Residue-level contacts at the interface:
Residue E236 in chain B contacts residue Y61 in chain A (closest heavy-atom distance 2.6 Å).
Residue T253 in chain B contacts residue L62 in chain A (closest heavy-atom distance 3.5 Å).
Residue G244 in chain B is in contact with residue D50 in chain A (closest heavy-atom distance 3.0 Å).
Residue L50 in chain B contacts residue Y80 in chain A (closest heavy-atom distance 3.5 Å).
Residue L250 in chain B contacts residue L86 in chain A (closest heavy-atom distance 3.4 Å).
Residue V243 in chain B interacts with residue D50 in chain A (closest heavy-atom distance 3.6 Å).
Residue R247 in chain B contacts residue I43 in chain A (closest heavy-atom distance 2.6 Å).
Residue V214 in chain B interacts with residue R57 in chain A (closest heavy-atom distance 3.7 Å).
Residue T270 in chain B contacts residue L58 in chain A (closest heavy-atom distance 3.6 Å).
Residue S248 in chain B is in contact with residue Q41 in chain A (closest heavy-atom distance 2.8 Å).
Residue C221 in chain B contacts residue Q64 in chain A (closest heavy-atom distance 3.5 Å).
Residue Q52 in chain B is in contact with residue Y80 in chain A (closest heavy-atom distance 3.2 Å).
Residue E153 in chain B is in contact with residue R82 in chain A (closest heavy-atom distance 2.8 Å).
Residue E236 in chain B contacts residue R57 in chain A (closest heavy-atom distance 2.9 Å).
Residue G73 in chain B contacts residue R63 in chain A (closest heavy-atom distance 3.1 Å).
Residue D76 in chain B contacts residue R63 in chain A (closest heavy-atom distance 2.6 Å).
Residue L78 in chain B is in contact with residue Q67 in chain A (closest heavy-atom distance 3.6 Å).
Residue A246 in chain B is in contact with residue H54 in chain A (closest heavy-atom distance 3.4 Å).
Residue S257 in chain B is in contact with residue L58 in chain A (closest heavy-atom distance 3.1 Å).
Residue F208 in chain B is in contact with residue Q68 in chain A (closest heavy-atom distance 3.4 Å).
Residue E274 in chain B interacts with residue H65 in chain A (closest heavy-atom distance 3.0 Å).
Residue V243 in chain B is in contact with residue H54 in chain A (closest heavy-atom distance 3.6 Å).
Residue Q58 in chain B interacts with residue A84 in chain A (closest heavy-atom distance 3.0 Å).
Residue D76 in chain B interacts with residue Q67 in chain A (closest heavy-atom distance 2.9 Å).
Residue R62 in chain B is in contact with residue S76 in chain A (closest heavy-atom distance 3.2 Å).
Residue F234 in chain B is in contact with residue Q64 in chain A (closest heavy-atom distance 3.5 Å).
Residue L250 in chain B is in contact with residue L62 in chain A (closest heavy-atom distance 3.6 Å).
Residue V219 in chain B is in contact with residue Y61 in chain A (closest heavy-atom distance 3.5 Å).
Residue A79 in chain B interacts with residue Q68 in chain A (closest heavy-atom distance 3.3 Å).
Residue R210 in chain B interacts with residue Q64 in chain A (closest heavy-atom distance 2.8 Å).
Residue P213 in chain B is in contact with residue Y61 in chain A (closest heavy-atom distance 3.3 Å).
Residue F234 in chain B is in contact with residue Y61 in chain A (closest heavy-atom distance 3.5 Å).
Residue Q77 in chain B is in contact with residue I60 in chain A (closest heavy-atom distance 3.5 Å).
Residue G73 in chain B is in contact with residue Q67 in chain A (closest heavy-atom distance 3.5 Å).
Residue H34 in chain B is in contact with residue A84 in chain A (closest heavy-atom distance 3.6 Å).
Residue S30 in chain B is in contact with residue S85 in chain A (closest heavy-atom distance 3.4 Å).
Residue M242 in chain B contacts residue D50 in chain A (closest heavy-atom distance 3.6 Å).
Residue F208 in chain B contacts residue Q64 in chain A (closest heavy-atom distance 3.1 Å).
Residue A246 in chain B is in contact with residue I43 in chain A (closest heavy-atom distance 3.5 Å).
Residue L74 in chain B is in contact with residue Q67 in chain A (closest heavy-atom distance 3.3 Å).
Residue S232 in chain B is in contact with residue H65 in chain A (closest heavy-atom distance 2.7 Å).
Residue L51 in chain B is in contact with residue Y80 in chain A (closest heavy-atom distance 3.5 Å).
Residue L238 in chain B contacts residue W53 in chain A (closest heavy-atom distance 3.6 Å).
Residue V214 in chain B contacts residue Q56 in chain A (closest heavy-atom distance 3.5 Å).
Residue L74 in chain B contacts residue A84 in chain A (closest heavy-atom distance 3.5 Å).
Residue F231 in chain B is in contact with residue H65 in chain A (closest heavy-atom distance 3.6 Å).
Residue Q52 in chain B interacts with residue A84 in chain A (closest heavy-atom distance 3.4 Å).
Residue R27 in chain B is in contact with residue S85 in chain A (closest heavy-atom distance 3.0 Å).
Residue H34 in chain B is in contact with residue Y80 in chain A (closest heavy-atom distance 2.9 Å).
Residue G244 in chain B interacts with residue H54 in chain A (closest heavy-atom distance 2.9 Å).
Residue Y25 in chain B is in contact with residue R82 in chain A (closest heavy-atom distance 3.5 Å).
Residue T215 in chain B interacts with residue R57 in chain A (closest heavy-atom distance 3.6 Å).
Residue G273 in chain B contacts residue H65 in chain A (closest heavy-atom distance 3.6 Å).
Residue E153 in chain B is in contact with residue L78 in chain A (closest heavy-atom distance 3.7 Å).
Residue Y25 in chain B interacts with residue A81 in chain A (closest heavy-atom distance 3.6 Å).
Residue Q77 in chain B contacts residue Q67 in chain A (closest heavy-atom distance 2.7 Å).
Residue A75 in chain B is in contact with residue Q67 in chain A (closest heavy-atom distance 3.5 Å).
Residue S257 in chain B contacts residue H54 in chain A (closest heavy-atom distance 3.5 Å).
Residue Q77 in chain B is in contact with residue Q64 in chain A (closest heavy-atom distance 3.5 Å).
Residue V272 in chain B is in contact with residue H65 in chain A (closest heavy-atom distance 3.6 Å).

The following describes two proteins that form a bound complex.

Sequence of chain B:
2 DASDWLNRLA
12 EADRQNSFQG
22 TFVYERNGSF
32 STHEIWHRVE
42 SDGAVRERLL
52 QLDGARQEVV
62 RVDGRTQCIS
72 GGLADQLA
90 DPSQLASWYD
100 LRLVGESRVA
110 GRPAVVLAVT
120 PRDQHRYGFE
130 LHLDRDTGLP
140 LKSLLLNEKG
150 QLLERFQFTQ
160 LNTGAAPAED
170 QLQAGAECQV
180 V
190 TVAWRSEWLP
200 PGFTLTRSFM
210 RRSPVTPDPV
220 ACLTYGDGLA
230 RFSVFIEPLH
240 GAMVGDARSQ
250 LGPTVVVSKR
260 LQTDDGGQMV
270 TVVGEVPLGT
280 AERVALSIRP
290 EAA

Sequence of chain A:
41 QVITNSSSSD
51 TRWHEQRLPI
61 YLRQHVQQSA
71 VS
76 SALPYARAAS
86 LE